Residue-level contacts at the interface:
Residue T143 in the first protein contacts residue N5 in the second protein (closest heavy-atom distance 4.9 Å).
Residue A74 in the first protein interacts with residue F3 in the second protein (closest heavy-atom distance 3.8 Å).
Residue W97 in the first protein is in contact with residue F3 in the second protein (closest heavy-atom distance 3.4 Å).
Residue H9 in the first protein contacts residue F2 in the second protein (closest heavy-atom distance 4.4 Å).
Residue Y123 in the first protein contacts residue I6 in the second protein (closest heavy-atom distance 3.4 Å).
Residue L95 in the first protein interacts with residue I6 in the second protein (closest heavy-atom distance 4.8 Å).
Residue F156 in the first protein is in contact with residue I4 in the second protein (closest heavy-atom distance 4.6 Å).
Residue A116 in the first protein contacts residue I6 in the second protein (closest heavy-atom distance 4.5 Å).
Residue L147 in the first protein is in contact with residue N5 in the second protein (closest heavy-atom distance 3.9 Å).
Residue N77 in the first protein contacts residue I4 in the second protein (closest heavy-atom distance 3.7 Å).
Residue W133 in the first protein contacts residue I4 in the second protein (closest heavy-atom distance 3.5 Å).
Residue V139 in the first protein interacts with residue L7 in the second protein (closest heavy-atom distance 4.0 Å).
Residue N77 in the first protein contacts residue N5 in the second protein (closest heavy-atom distance 3.4 Å).
Residue R146 in the first protein is in contact with residue L7 in the second protein (closest heavy-atom distance 3.9 Å).
Residue Y114 in the first protein is in contact with residue I4 in the second protein (closest heavy-atom distance 3.0 Å).
Residue Y159 in the first protein interacts with residue F2 in the second protein (closest heavy-atom distance 3.9 Å).
Residue T80 in the first protein contacts residue L7 in the second protein (closest heavy-atom distance 3.5 Å).
Residue N77 in the first protein interacts with residue L7 in the second protein (closest heavy-atom distance 4.2 Å).
Residue N77 in the first protein is in contact with residue F3 in the second protein (closest heavy-atom distance 2.9 Å).
Residue Y155 in the first protein interacts with residue F2 in the second protein (closest heavy-atom distance 3.8 Å).
Residue W97 in the first protein interacts with residue F2 in the second protein (closest heavy-atom distance 3.1 Å).
Residue I70 in the first protein is in contact with residue F2 in the second protein (closest heavy-atom distance 3.9 Å).
Residue Y84 in the first protein contacts residue L7 in the second protein (closest heavy-atom distance 3.8 Å).
Residue T143 in the first protein contacts residue L7 in the second protein (closest heavy-atom distance 3.4 Å).
Residue L147 in the first protein is in contact with residue I4 in the second protein (closest heavy-atom distance 3.4 Å).
Residue L81 in the first protein is in contact with residue L7 in the second protein (closest heavy-atom distance 4.0 Å).
Residue Y123 in the first protein is in contact with residue L7 in the second protein (closest heavy-atom distance 4.0 Å).
Residue I124 in the first protein is in contact with residue I6 in the second protein (closest heavy-atom distance 4.6 Å).
Residue R146 in the first protein interacts with residue I6 in the second protein (closest heavy-atom distance 3.3 Å).
Residue S73 in the first protein is in contact with residue N5 in the second protein (closest heavy-atom distance 4.5 Å).
Residue S73 in the first protein is in contact with residue F3 in the second protein (closest heavy-atom distance 3.4 Å).
Residue Y114 in the first protein interacts with residue F2 in the second protein (closest heavy-atom distance 3.9 Å).
Residue R146 in the first protein is in contact with residue N5 in the second protein (closest heavy-atom distance 2.4 Å).
Residue L95 in the first protein is in contact with residue F3 in the second protein (closest heavy-atom distance 4.1 Å).
Residue I70 in the first protein interacts with residue F3 in the second protein (closest heavy-atom distance 4.0 Å).
Residue T143 in the first protein contacts residue I6 in the second protein (closest heavy-atom distance 2.8 Å).
Residue L81 in the first protein contacts residue I6 in the second protein (closest heavy-atom distance 4.2 Å).
Residue Y114 in the first protein contacts residue F3 in the second protein (closest heavy-atom distance 3.7 Å).
Residue T152 in the first protein contacts residue I4 in the second protein (closest heavy-atom distance 3.8 Å).
Residue F156 in the first protein is in contact with residue F2 in the second protein (closest heavy-atom distance 3.9 Å).
Residue I142 in the first protein contacts residue L7 in the second protein (closest heavy-atom distance 3.6 Å).
Residue N77 in the first protein interacts with residue I6 in the second protein (closest heavy-atom distance 2.8 Å).
Residue V99 in the first protein interacts with residue F2 in the second protein (closest heavy-atom distance 3.8 Å).

Sequence of the first protein:
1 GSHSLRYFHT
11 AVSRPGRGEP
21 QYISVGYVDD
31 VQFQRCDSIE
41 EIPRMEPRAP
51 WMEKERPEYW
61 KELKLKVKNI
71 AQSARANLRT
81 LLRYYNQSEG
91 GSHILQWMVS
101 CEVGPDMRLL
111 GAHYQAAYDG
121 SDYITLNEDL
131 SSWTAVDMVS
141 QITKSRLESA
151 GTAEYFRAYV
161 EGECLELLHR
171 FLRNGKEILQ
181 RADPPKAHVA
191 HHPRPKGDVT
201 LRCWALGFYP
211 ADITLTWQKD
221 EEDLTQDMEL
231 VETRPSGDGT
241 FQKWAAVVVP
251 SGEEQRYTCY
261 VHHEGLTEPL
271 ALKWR

The following describes two proteins that form a bound complex.

Sequence of the second protein:
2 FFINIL